Residue-level contacts at the interface:
Residue Y156 in protein 2 interacts with residue V1 in protein 1 (closest heavy-atom distance 2.7 Å).
Residue W144 in protein 2 contacts residue S7 in protein 1 (closest heavy-atom distance 3.0 Å).
Residue R9 in protein 2 interacts with residue A5 in protein 1 (closest heavy-atom distance 3.5 Å).
Residue I79 in protein 2 is in contact with residue L8 in protein 1 (closest heavy-atom distance 3.6 Å).
Residue N69 in protein 2 contacts residue P4 in protein 1 (closest heavy-atom distance 3.4 Å).
Residue Y58 in protein 2 contacts residue V1 in protein 1 (closest heavy-atom distance 3.8 Å).
Residue R83 in protein 2 interacts with residue L8 in protein 1 (closest heavy-atom distance 3.1 Å).
Residue R9 in protein 2 interacts with residue F3 in protein 1 (closest heavy-atom distance 3.4 Å).
Residue L80 in protein 2 is in contact with residue L8 in protein 1 (closest heavy-atom distance 3.7 Å).
Residue Y43 in protein 2 is in contact with residue I2 in protein 1 (closest heavy-atom distance 3.4 Å).
Residue K143 in protein 2 interacts with residue S7 in protein 1 (closest heavy-atom distance 4.0 Å).
Residue Y149 in protein 2 interacts with residue K6 in protein 1 (closest heavy-atom distance 3.6 Å).
Residue W144 in protein 2 interacts with residue L8 in protein 1 (closest heavy-atom distance 3.8 Å).
Residue Y111 in protein 2 is in contact with residue F3 in protein 1 (closest heavy-atom distance 4.5 Å).
Residue G147 in protein 2 contacts residue K6 in protein 1 (closest heavy-atom distance 4.8 Å).
Residue T140 in protein 2 is in contact with residue L8 in protein 1 (closest heavy-atom distance 3.1 Å).
Residue Y149 in protein 2 interacts with residue P4 in protein 1 (closest heavy-atom distance 3.8 Å).
Residue F120 in protein 2 is in contact with residue L8 in protein 1 (closest heavy-atom distance 5.0 Å).
Residue Y97 in protein 2 contacts residue I2 in protein 1 (closest heavy-atom distance 3.5 Å).
Residue I72 in protein 2 interacts with residue S7 in protein 1 (closest heavy-atom distance 3.8 Å).
Residue N76 in protein 2 is in contact with residue K6 in protein 1 (closest heavy-atom distance 3.9 Å).
Residue I72 in protein 2 contacts residue A5 in protein 1 (closest heavy-atom distance 3.4 Å).
Residue Q62 in protein 2 contacts residue I2 in protein 1 (closest heavy-atom distance 3.2 Å).
Residue I79 in protein 2 contacts residue S7 in protein 1 (closest heavy-atom distance 3.4 Å).
Residue Q62 in protein 2 is in contact with residue V1 in protein 1 (closest heavy-atom distance 3.4 Å).
Residue N76 in protein 2 is in contact with residue S7 in protein 1 (closest heavy-atom distance 3.7 Å).
Residue Y149 in protein 2 contacts residue F3 in protein 1 (closest heavy-atom distance 3.3 Å).
Residue K143 in protein 2 is in contact with residue K6 in protein 1 (closest heavy-atom distance 3.8 Å).
Residue D73 in protein 2 contacts residue A5 in protein 1 (closest heavy-atom distance 3.8 Å).
Residue P139 in protein 2 interacts with residue L8 in protein 1 (closest heavy-atom distance 4.3 Å).
Residue G66 in protein 2 interacts with residue I2 in protein 1 (closest heavy-atom distance 3.7 Å).
Residue Y168 in protein 2 is in contact with residue V1 in protein 1 (closest heavy-atom distance 2.8 Å).
Residue I65 in protein 2 interacts with residue F3 in protein 1 (closest heavy-atom distance 4.6 Å).
Residue Y149 in protein 2 is in contact with residue A5 in protein 1 (closest heavy-atom distance 4.2 Å).
Residue W164 in protein 2 interacts with residue V1 in protein 1 (closest heavy-atom distance 3.6 Å).
Residue M113 in protein 2 interacts with residue L8 in protein 1 (closest heavy-atom distance 3.7 Å).
Residue Y156 in protein 2 contacts residue I2 in protein 1 (closest heavy-atom distance 4.2 Å).
Residue G152 in protein 2 interacts with residue F3 in protein 1 (closest heavy-atom distance 3.7 Å).
Residue Y7 in protein 2 is in contact with residue V1 in protein 1 (closest heavy-atom distance 2.9 Å).
Residue I72 in protein 2 interacts with residue K6 in protein 1 (closest heavy-atom distance 3.7 Å).
Residue W144 in protein 2 interacts with residue K6 in protein 1 (closest heavy-atom distance 3.6 Å).
Residue L153 in protein 2 contacts residue F3 in protein 1 (closest heavy-atom distance 3.7 Å).
Residue Y7 in protein 2 contacts residue I2 in protein 1 (closest heavy-atom distance 3.7 Å).
Residue I65 in protein 2 contacts residue P4 in protein 1 (closest heavy-atom distance 3.8 Å).
Residue N69 in protein 2 contacts residue F3 in protein 1 (closest heavy-atom distance 3.1 Å).
Residue N69 in protein 2 is in contact with residue A5 in protein 1 (closest heavy-atom distance 3.2 Å).
Residue K143 in protein 2 contacts residue L8 in protein 1 (closest heavy-atom distance 2.8 Å).
Residue I65 in protein 2 contacts residue I2 in protein 1 (closest heavy-atom distance 3.8 Å).
Residue T160 in protein 2 contacts residue V1 in protein 1 (closest heavy-atom distance 4.5 Å).
Residue Y97 in protein 2 interacts with residue F3 in protein 1 (closest heavy-atom distance 3.4 Å).
Residue N69 in protein 2 interacts with residue I2 in protein 1 (closest heavy-atom distance 4.2 Å).
Residue D24 in protein 2 contacts residue I2 in protein 1 (closest heavy-atom distance 3.9 Å).
Residue N76 in protein 2 contacts residue L8 in protein 1 (closest heavy-atom distance 3.4 Å).
Residue Y156 in protein 2 interacts with residue F3 in protein 1 (closest heavy-atom distance 3.5 Å).

Sequence of protein 1:
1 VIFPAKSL

Sequence of protein 2:
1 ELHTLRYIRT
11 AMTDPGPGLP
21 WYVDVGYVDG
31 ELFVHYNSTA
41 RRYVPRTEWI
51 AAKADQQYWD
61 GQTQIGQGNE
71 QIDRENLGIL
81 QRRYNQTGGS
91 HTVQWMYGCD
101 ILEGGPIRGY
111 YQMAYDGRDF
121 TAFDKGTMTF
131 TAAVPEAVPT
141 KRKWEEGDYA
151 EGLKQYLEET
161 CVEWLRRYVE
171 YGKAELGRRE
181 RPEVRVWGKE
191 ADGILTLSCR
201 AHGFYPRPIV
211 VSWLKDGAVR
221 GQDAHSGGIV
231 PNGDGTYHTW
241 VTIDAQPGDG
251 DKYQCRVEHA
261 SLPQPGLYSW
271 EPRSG

The following describes two proteins that form a bound complex.